The following describes two proteins that form a bound complex.

Contacts between the two chains:
Residue A18 in chain B contacts residue H80 in chain A (closest heavy-atom distance 3.0 Å).
Residue V21 in chain B interacts with residue R78 in chain A (closest heavy-atom distance 3.6 Å).
Residue F19 in chain B is in contact with residue F19 in chain A (closest heavy-atom distance 4.0 Å).
Residue F19 in chain B interacts with residue L14 in chain A (closest heavy-atom distance 3.4 Å).
Residue I81 in chain B contacts residue H80 in chain A (closest heavy-atom distance 3.8 Å).
Residue F19 in chain B is in contact with residue S11 in chain A (closest heavy-atom distance 3.8 Å).
Residue F16 in chain B interacts with residue S11 in chain A (closest heavy-atom distance 2.6 Å).
Residue V21 in chain B contacts residue N40 in chain A (closest heavy-atom distance 3.9 Å).
Residue C17 in chain B interacts with residue S11 in chain A (closest heavy-atom distance 4.8 Å).
Residue S15 in chain B interacts with residue S11 in chain A (closest heavy-atom distance 4.2 Å).
Residue F19 in chain B is in contact with residue R78 in chain A (closest heavy-atom distance 3.9 Å).
Residue F19 in chain B contacts residue C79 in chain A (closest heavy-atom distance 3.5 Å).
Residue A20 in chain B interacts with residue S11 in chain A (closest heavy-atom distance 3.7 Å).
Residue F19 in chain B interacts with residue H80 in chain A (closest heavy-atom distance 4.2 Å).
Residue F19 in chain B is in contact with residue S15 in chain A (closest heavy-atom distance 3.7 Å).
Residue S15 in chain B interacts with residue S15 in chain A (closest heavy-atom distance 3.3 Å).
Residue F19 in chain B contacts residue A18 in chain A (closest heavy-atom distance 3.6 Å).

Sequence of chain B:
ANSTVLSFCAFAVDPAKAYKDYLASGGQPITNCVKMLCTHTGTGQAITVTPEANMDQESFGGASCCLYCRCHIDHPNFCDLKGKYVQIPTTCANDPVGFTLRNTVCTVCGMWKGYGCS

Sequence of chain A:
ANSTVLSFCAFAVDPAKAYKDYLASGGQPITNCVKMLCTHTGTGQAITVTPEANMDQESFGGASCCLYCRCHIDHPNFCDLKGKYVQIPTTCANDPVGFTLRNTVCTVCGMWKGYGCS